Sequence of the second protein:
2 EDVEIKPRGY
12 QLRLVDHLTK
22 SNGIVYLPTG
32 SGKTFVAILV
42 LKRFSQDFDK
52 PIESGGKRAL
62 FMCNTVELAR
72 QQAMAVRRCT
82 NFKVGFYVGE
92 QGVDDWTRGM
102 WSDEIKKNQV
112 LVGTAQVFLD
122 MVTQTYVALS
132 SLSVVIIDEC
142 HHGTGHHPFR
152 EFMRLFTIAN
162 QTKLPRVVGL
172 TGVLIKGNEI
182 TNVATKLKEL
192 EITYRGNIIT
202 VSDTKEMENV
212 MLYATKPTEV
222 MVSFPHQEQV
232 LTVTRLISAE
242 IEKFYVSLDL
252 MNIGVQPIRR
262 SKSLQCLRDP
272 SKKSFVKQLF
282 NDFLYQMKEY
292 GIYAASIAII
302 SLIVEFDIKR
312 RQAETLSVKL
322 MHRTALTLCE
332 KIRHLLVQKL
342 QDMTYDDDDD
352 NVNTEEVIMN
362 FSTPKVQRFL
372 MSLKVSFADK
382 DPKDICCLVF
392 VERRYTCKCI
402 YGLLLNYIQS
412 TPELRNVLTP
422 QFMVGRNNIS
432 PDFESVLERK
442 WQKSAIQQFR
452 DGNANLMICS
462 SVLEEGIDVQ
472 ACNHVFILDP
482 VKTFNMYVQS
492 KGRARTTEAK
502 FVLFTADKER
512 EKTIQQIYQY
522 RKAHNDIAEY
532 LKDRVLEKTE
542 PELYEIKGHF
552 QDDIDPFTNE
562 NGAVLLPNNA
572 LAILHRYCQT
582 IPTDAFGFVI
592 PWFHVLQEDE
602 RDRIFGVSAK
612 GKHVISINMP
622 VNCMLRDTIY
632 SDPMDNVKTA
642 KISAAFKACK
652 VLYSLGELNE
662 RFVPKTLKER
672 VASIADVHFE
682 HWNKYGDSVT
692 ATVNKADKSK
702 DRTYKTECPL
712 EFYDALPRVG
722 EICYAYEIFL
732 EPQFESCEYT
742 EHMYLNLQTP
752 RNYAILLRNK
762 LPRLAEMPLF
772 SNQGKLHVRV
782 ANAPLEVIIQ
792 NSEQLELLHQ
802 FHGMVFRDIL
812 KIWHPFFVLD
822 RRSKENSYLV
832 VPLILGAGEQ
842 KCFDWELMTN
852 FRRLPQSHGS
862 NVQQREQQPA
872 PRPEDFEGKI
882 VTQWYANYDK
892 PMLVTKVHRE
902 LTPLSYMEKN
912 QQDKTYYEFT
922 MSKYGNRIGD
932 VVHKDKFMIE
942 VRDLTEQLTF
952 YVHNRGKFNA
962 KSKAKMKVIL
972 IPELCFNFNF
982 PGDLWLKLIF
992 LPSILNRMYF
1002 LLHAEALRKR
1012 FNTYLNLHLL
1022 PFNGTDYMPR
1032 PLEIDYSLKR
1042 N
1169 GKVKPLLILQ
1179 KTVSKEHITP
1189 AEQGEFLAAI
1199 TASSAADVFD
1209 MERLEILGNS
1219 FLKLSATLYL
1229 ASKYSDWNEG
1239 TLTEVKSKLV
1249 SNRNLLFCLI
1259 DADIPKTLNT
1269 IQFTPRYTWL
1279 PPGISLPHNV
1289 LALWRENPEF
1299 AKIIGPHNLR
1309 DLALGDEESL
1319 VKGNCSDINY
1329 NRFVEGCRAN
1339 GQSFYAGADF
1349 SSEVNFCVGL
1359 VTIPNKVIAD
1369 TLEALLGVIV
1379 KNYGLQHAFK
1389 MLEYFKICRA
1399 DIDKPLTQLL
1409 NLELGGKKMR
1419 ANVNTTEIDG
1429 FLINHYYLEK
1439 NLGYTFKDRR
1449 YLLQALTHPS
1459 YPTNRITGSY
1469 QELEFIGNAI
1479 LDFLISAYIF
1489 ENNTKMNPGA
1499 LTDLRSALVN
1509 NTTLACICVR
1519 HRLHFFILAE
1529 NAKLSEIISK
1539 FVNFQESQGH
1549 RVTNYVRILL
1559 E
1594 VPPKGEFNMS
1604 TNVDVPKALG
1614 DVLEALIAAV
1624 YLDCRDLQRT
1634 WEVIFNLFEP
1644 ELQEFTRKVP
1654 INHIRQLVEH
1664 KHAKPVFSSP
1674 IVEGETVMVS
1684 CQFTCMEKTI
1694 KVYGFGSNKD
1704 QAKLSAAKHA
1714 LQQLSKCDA

These two protein chains interact to form a complex.

Residue-level contacts at the interface:
Residue M288 in the second protein contacts residue Y347 in the first protein (closest heavy-atom distance 4.8 Å).
Residue V221 in the second protein contacts residue I357 in the first protein (closest heavy-atom distance 3.2 Å).
Residue N361 in the second protein contacts residue Q349 in the first protein (closest heavy-atom distance 2.6 Å).
Residue R522 in the second protein interacts with residue I359 in the first protein (closest heavy-atom distance 2.7 Å).
Residue M360 in the second protein is in contact with residue Q349 in the first protein (closest heavy-atom distance 3.2 Å).
Residue F362 in the second protein contacts residue Y347 in the first protein (closest heavy-atom distance 3.7 Å).
Residue M372 in the second protein is in contact with residue K352 in the first protein (closest heavy-atom distance 4.5 Å).
Residue Q368 in the second protein contacts residue V350 in the first protein (closest heavy-atom distance 3.5 Å).
Residue V221 in the second protein interacts with residue K358 in the first protein (closest heavy-atom distance 4.5 Å).
Residue E220 in the second protein contacts residue I357 in the first protein (closest heavy-atom distance 4.4 Å).
Residue K501 in the second protein contacts residue F356 in the first protein (closest heavy-atom distance 4.0 Å).
Residue Q368 in the second protein is in contact with residue E348 in the first protein (closest heavy-atom distance 3.9 Å).
Residue V223 in the second protein interacts with residue E355 in the first protein (closest heavy-atom distance 4.2 Å).
Residue Q228 in the second protein contacts residue E348 in the first protein (closest heavy-atom distance 3.9 Å).
Residue S373 in the second protein is in contact with residue F354 in the first protein (closest heavy-atom distance 3.5 Å).
Residue P365 in the second protein is in contact with residue E348 in the first protein (closest heavy-atom distance 4.5 Å).
Residue M222 in the second protein contacts residue F356 in the first protein (closest heavy-atom distance 4.2 Å).
Residue S373 in the second protein is in contact with residue F356 in the first protein (closest heavy-atom distance 3.8 Å).
Residue V223 in the second protein interacts with residue F354 in the first protein (closest heavy-atom distance 3.5 Å).
Residue M222 in the second protein is in contact with residue E355 in the first protein (closest heavy-atom distance 4.4 Å).
Residue K340 in the second protein interacts with residue D345 in the first protein (closest heavy-atom distance 3.0 Å).
Residue V223 in the second protein interacts with residue F356 in the first protein (closest heavy-atom distance 3.6 Å).
Residue R369 in the second protein interacts with residue F354 in the first protein (closest heavy-atom distance 3.3 Å).
Residue I515 in the second protein contacts residue I359 in the first protein (closest heavy-atom distance 3.6 Å).
Residue N361 in the second protein is in contact with residue Y347 in the first protein (closest heavy-atom distance 3.0 Å).
Residue V221 in the second protein interacts with residue I359 in the first protein (closest heavy-atom distance 4.1 Å).
Residue T364 in the second protein contacts residue Y347 in the first protein (closest heavy-atom distance 3.7 Å).
Residue R369 in the second protein contacts residue D353 in the first protein (closest heavy-atom distance 4.6 Å).
Residue M222 in the second protein contacts residue I359 in the first protein (closest heavy-atom distance 3.6 Å).
Residue Q230 in the second protein interacts with residue I344 in the first protein (closest heavy-atom distance 4.1 Å).
Residue S363 in the second protein interacts with residue Y347 in the first protein (closest heavy-atom distance 3.0 Å).
Residue R369 in the second protein is in contact with residue K352 in the first protein (closest heavy-atom distance 4.3 Å).
Residue P365 in the second protein contacts residue V350 in the first protein (closest heavy-atom distance 4.0 Å).
Residue Q368 in the second protein interacts with residue Q349 in the first protein (closest heavy-atom distance 4.2 Å).
Residue F362 in the second protein interacts with residue R346 in the first protein (closest heavy-atom distance 3.0 Å).
Residue M344 in the second protein is in contact with residue D345 in the first protein (closest heavy-atom distance 3.7 Å).
Residue L232 in the second protein interacts with residue Y347 in the first protein (closest heavy-atom distance 3.5 Å).
Residue L232 in the second protein interacts with residue R346 in the first protein (closest heavy-atom distance 4.7 Å).
Residue P226 in the second protein interacts with residue V350 in the first protein (closest heavy-atom distance 3.8 Å).
Residue E220 in the second protein interacts with residue K358 in the first protein (closest heavy-atom distance 3.5 Å).
Residue V376 in the second protein contacts residue F356 in the first protein (closest heavy-atom distance 4.0 Å).
Residue Q368 in the second protein interacts with residue Y347 in the first protein (closest heavy-atom distance 4.2 Å).
Residue R369 in the second protein is in contact with residue V350 in the first protein (closest heavy-atom distance 3.4 Å).
Residue E357 in the second protein is in contact with residue R346 in the first protein (closest heavy-atom distance 3.9 Å).
Residue M372 in the second protein contacts residue F354 in the first protein (closest heavy-atom distance 3.3 Å).
Residue Q228 in the second protein is in contact with residue I344 in the first protein (closest heavy-atom distance 4.7 Å).
Residue R522 in the second protein interacts with residue K358 in the first protein (closest heavy-atom distance 4.2 Å).
Residue M222 in the second protein contacts residue I357 in the first protein (closest heavy-atom distance 2.7 Å).
Residue M344 in the second protein interacts with residue R346 in the first protein (closest heavy-atom distance 4.3 Å).
Residue N361 in the second protein is in contact with residue R346 in the first protein (closest heavy-atom distance 3.0 Å).
Residue V221 in the second protein interacts with residue F356 in the first protein (closest heavy-atom distance 4.3 Å).
Residue V231 in the second protein interacts with residue I344 in the first protein (closest heavy-atom distance 4.0 Å).
Residue R511 in the second protein interacts with residue I359 in the first protein (closest heavy-atom distance 3.8 Å).
Residue R369 in the second protein is in contact with residue S351 in the first protein (closest heavy-atom distance 2.3 Å).
Residue L232 in the second protein is in contact with residue D345 in the first protein (closest heavy-atom distance 4.2 Å).
Residue E220 in the second protein is in contact with residue I359 in the first protein (closest heavy-atom distance 3.6 Å).
Residue I293 in the second protein is in contact with residue Y347 in the first protein (closest heavy-atom distance 3.3 Å).
Residue G292 in the second protein interacts with residue Y347 in the first protein (closest heavy-atom distance 3.9 Å).
Residue S377 in the second protein contacts residue F356 in the first protein (closest heavy-atom distance 3.7 Å).
Residue L232 in the second protein is in contact with residue I344 in the first protein (closest heavy-atom distance 4.6 Å).

Sequence of the first protein:
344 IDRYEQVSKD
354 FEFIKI